Contacts between the two chains:
Residue V96 in protein 2 contacts residue E52 in protein 1 (closest heavy-atom distance 3.3 Å).
Residue V96 in protein 2 interacts with residue M57 in protein 1 (closest heavy-atom distance 4.5 Å).
Residue N94 in protein 2 is in contact with residue Q45 in protein 1 (closest heavy-atom distance 4.5 Å).
Residue I78 in protein 2 is in contact with residue D22 in protein 1 (closest heavy-atom distance 3.8 Å).
Residue I78 in protein 2 interacts with residue L26 in protein 1 (closest heavy-atom distance 3.6 Å).
Residue H97 in protein 2 is in contact with residue E52 in protein 1 (closest heavy-atom distance 2.8 Å).
Residue V81 in protein 2 contacts residue L26 in protein 1 (closest heavy-atom distance 3.6 Å).
Residue K101 in protein 2 is in contact with residue E56 in protein 1 (closest heavy-atom distance 4.6 Å).
Residue L107 in protein 2 interacts with residue V67 in protein 1 (closest heavy-atom distance 3.8 Å).
Residue L89 in protein 2 contacts residue L33 in protein 1 (closest heavy-atom distance 3.6 Å).
Residue H97 in protein 2 contacts residue D51 in protein 1 (closest heavy-atom distance 3.1 Å).
Residue T75 in protein 2 is in contact with residue L19 in protein 1 (closest heavy-atom distance 4.4 Å).
Residue N104 in protein 2 is in contact with residue D59 in protein 1 (closest heavy-atom distance 3.1 Å).
Residue H97 in protein 2 contacts residue E46 in protein 1 (closest heavy-atom distance 3.8 Å).
Residue H97 in protein 2 contacts residue E56 in protein 1 (closest heavy-atom distance 4.6 Å).
Residue E67 in protein 2 interacts with residue V12 in protein 1 (closest heavy-atom distance 3.3 Å).
Residue L107 in protein 2 contacts residue I60 in protein 1 (closest heavy-atom distance 4.0 Å).
Residue T82 in protein 2 is in contact with residue T29 in protein 1 (closest heavy-atom distance 3.7 Å).
Residue N104 in protein 2 interacts with residue K63 in protein 1 (closest heavy-atom distance 3.7 Å).
Residue L71 in protein 2 contacts residue L19 in protein 1 (closest heavy-atom distance 4.6 Å).
Residue W110 in protein 2 interacts with residue L66 in protein 1 (closest heavy-atom distance 3.4 Å).
Residue K79 in protein 2 is in contact with residue Q18 in protein 1 (closest heavy-atom distance 4.7 Å).
Residue K86 in protein 2 interacts with residue T29 in protein 1 (closest heavy-atom distance 3.8 Å).
Residue N94 in protein 2 interacts with residue E46 in protein 1 (closest heavy-atom distance 3.8 Å).
Residue I78 in protein 2 interacts with residue L23 in protein 1 (closest heavy-atom distance 3.4 Å).
Residue I111 in protein 2 contacts residue K63 in protein 1 (closest heavy-atom distance 4.6 Å).
Residue S68 in protein 2 contacts residue E11 in protein 1 (closest heavy-atom distance 4.4 Å).
Residue T103 in protein 2 interacts with residue I60 in protein 1 (closest heavy-atom distance 4.3 Å).
Residue V93 in protein 2 contacts residue E52 in protein 1 (closest heavy-atom distance 3.0 Å).
Residue D72 in protein 2 contacts residue K15 in protein 1 (closest heavy-atom distance 3.1 Å).
Residue V93 in protein 2 interacts with residue E46 in protein 1 (closest heavy-atom distance 3.4 Å).
Residue L107 in protein 2 interacts with residue I64 in protein 1 (closest heavy-atom distance 4.5 Å).
Residue L71 in protein 2 interacts with residue K15 in protein 1 (closest heavy-atom distance 3.5 Å).
Residue T75 in protein 2 interacts with residue D22 in protein 1 (closest heavy-atom distance 3.8 Å).
Residue L85 in protein 2 is in contact with residue T29 in protein 1 (closest heavy-atom distance 4.1 Å).
Residue L85 in protein 2 contacts residue L33 in protein 1 (closest heavy-atom distance 3.6 Å).
Residue T75 in protein 2 contacts residue Q18 in protein 1 (closest heavy-atom distance 3.2 Å).
Residue S68 in protein 2 is in contact with residue K15 in protein 1 (closest heavy-atom distance 4.2 Å).
Residue L107 in protein 2 interacts with residue K63 in protein 1 (closest heavy-atom distance 3.5 Å).
Residue T75 in protein 2 is in contact with residue K15 in protein 1 (closest heavy-atom distance 3.6 Å).
Residue C100 in protein 2 is in contact with residue I60 in protein 1 (closest heavy-atom distance 3.5 Å).
Residue T82 in protein 2 interacts with residue A25 in protein 1 (closest heavy-atom distance 4.4 Å).
Residue V93 in protein 2 interacts with residue T47 in protein 1 (closest heavy-atom distance 4.7 Å).
Residue N104 in protein 2 interacts with residue E56 in protein 1 (closest heavy-atom distance 2.2 Å).
Residue E67 in protein 2 is in contact with residue Y16 in protein 1 (closest heavy-atom distance 3.5 Å).
Residue L85 in protein 2 contacts residue I30 in protein 1 (closest heavy-atom distance 3.8 Å).
Residue P90 in protein 2 interacts with residue E46 in protein 1 (closest heavy-atom distance 4.6 Å).
Residue T82 in protein 2 is in contact with residue L26 in protein 1 (closest heavy-atom distance 3.2 Å).
Residue L64 in protein 2 is in contact with residue L8 in protein 1 (closest heavy-atom distance 3.7 Å).
Residue C100 in protein 2 contacts residue E52 in protein 1 (closest heavy-atom distance 3.7 Å).
Residue I74 in protein 2 contacts residue L19 in protein 1 (closest heavy-atom distance 3.7 Å).
Residue V93 in protein 2 contacts residue V48 in protein 1 (closest heavy-atom distance 3.8 Å).
Residue C100 in protein 2 is in contact with residue E56 in protein 1 (closest heavy-atom distance 4.0 Å).
Residue I111 in protein 2 is in contact with residue L66 in protein 1 (closest heavy-atom distance 3.6 Å).
Residue D108 in protein 2 is in contact with residue K63 in protein 1 (closest heavy-atom distance 2.9 Å).
Residue T82 in protein 2 is in contact with residue D22 in protein 1 (closest heavy-atom distance 4.5 Å).
Residue K79 in protein 2 is in contact with residue D22 in protein 1 (closest heavy-atom distance 4.4 Å).
Residue N104 in protein 2 interacts with residue I60 in protein 1 (closest heavy-atom distance 3.4 Å).
Residue C100 in protein 2 interacts with residue M57 in protein 1 (closest heavy-atom distance 3.7 Å).
Residue L71 in protein 2 contacts residue Y16 in protein 1 (closest heavy-atom distance 3.3 Å).

Sequence of protein 2:
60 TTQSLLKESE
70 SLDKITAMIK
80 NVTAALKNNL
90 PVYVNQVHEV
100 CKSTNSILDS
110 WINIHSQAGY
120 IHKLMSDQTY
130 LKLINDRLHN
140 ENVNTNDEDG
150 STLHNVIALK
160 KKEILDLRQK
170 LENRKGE

These two protein chains interact to form a complex.

Sequence of protein 1:
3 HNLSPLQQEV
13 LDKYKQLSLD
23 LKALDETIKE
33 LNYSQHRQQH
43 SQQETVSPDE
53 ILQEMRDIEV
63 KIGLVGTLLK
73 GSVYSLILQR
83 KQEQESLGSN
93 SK